Sequence of chain A:
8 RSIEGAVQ

Residue-level contacts at the interface:
Residue F199 in chain B interacts with residue A13 in chain A (closest heavy-atom distance 3.6 Å).
Residue D196 in chain B is in contact with residue I10 in chain A (closest heavy-atom distance 4.8 Å).
Residue E148 in chain B interacts with residue V14 in chain A (closest heavy-atom distance 4.6 Å).
Residue D197 in chain B interacts with residue R8 in chain A (closest heavy-atom distance 4.6 Å).
Residue D197 in chain B contacts residue E11 in chain A (closest heavy-atom distance 3.1 Å).
Residue A152 in chain B is in contact with residue V14 in chain A (closest heavy-atom distance 3.1 Å).
Residue V151 in chain B is in contact with residue V14 in chain A (closest heavy-atom distance 3.2 Å).
Residue H154 in chain B interacts with residue R8 in chain A (closest heavy-atom distance 3.1 Å).
Residue I142 in chain B is in contact with residue I10 in chain A (closest heavy-atom distance 5.0 Å).
Residue R201 in chain B is in contact with residue A13 in chain A (closest heavy-atom distance 4.7 Å).
Residue R201 in chain B is in contact with residue G12 in chain A (closest heavy-atom distance 3.5 Å).
Residue W150 in chain B is in contact with residue V14 in chain A (closest heavy-atom distance 3.0 Å).
Residue E138 in chain B interacts with residue R8 in chain A (closest heavy-atom distance 4.3 Å).
Residue W140 in chain B interacts with residue R8 in chain A (closest heavy-atom distance 3.5 Å).
Residue D216 in chain B is in contact with residue G12 in chain A (closest heavy-atom distance 4.8 Å).
Residue D196 in chain B interacts with residue E11 in chain A (closest heavy-atom distance 3.6 Å).
Residue K195 in chain B contacts residue R8 in chain A (closest heavy-atom distance 4.6 Å).
Residue V198 in chain B interacts with residue E11 in chain A (closest heavy-atom distance 4.4 Å).
Residue D216 in chain B is in contact with residue E11 in chain A (closest heavy-atom distance 4.6 Å).
Residue W150 in chain B contacts residue A13 in chain A (closest heavy-atom distance 3.6 Å).
Residue V151 in chain B interacts with residue A13 in chain A (closest heavy-atom distance 4.8 Å).
Residue W140 in chain B interacts with residue S9 in chain A (closest heavy-atom distance 4.4 Å).
Residue A152 in chain B contacts residue Q15 in chain A (closest heavy-atom distance 3.6 Å).
Residue S215 in chain B is in contact with residue E11 in chain A (closest heavy-atom distance 2.9 Å).
Residue W140 in chain B interacts with residue I10 in chain A (closest heavy-atom distance 3.2 Å).
Residue A152 in chain B is in contact with residue I10 in chain A (closest heavy-atom distance 4.1 Å).
Residue D197 in chain B interacts with residue S9 in chain A (closest heavy-atom distance 3.9 Å).
Residue D196 in chain B interacts with residue R8 in chain A (closest heavy-atom distance 4.2 Å).
Residue D197 in chain B contacts residue I10 in chain A (closest heavy-atom distance 3.8 Å).
Residue F199 in chain B interacts with residue I10 in chain A (closest heavy-atom distance 4.2 Å).
Residue F199 in chain B is in contact with residue E11 in chain A (closest heavy-atom distance 4.8 Å).
Residue D196 in chain B is in contact with residue S9 in chain A (closest heavy-atom distance 3.5 Å).
Residue S215 in chain B contacts residue G12 in chain A (closest heavy-atom distance 3.0 Å).
Residue F199 in chain B interacts with residue G12 in chain A (closest heavy-atom distance 3.3 Å).
Residue V151 in chain B interacts with residue Q15 in chain A (closest heavy-atom distance 3.9 Å).
Residue W150 in chain B interacts with residue G12 in chain A (closest heavy-atom distance 4.7 Å).

Sequence of chain B:
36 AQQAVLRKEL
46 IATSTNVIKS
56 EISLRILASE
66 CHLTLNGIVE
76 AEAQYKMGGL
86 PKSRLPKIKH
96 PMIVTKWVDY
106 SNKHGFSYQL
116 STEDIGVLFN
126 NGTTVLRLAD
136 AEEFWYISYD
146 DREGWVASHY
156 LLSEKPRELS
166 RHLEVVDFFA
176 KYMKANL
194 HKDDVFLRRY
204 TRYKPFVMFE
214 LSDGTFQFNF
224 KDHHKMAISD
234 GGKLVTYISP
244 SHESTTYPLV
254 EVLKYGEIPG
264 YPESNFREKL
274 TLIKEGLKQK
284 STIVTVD

The following describes two proteins that form a bound complex.